Sequence of the second protein:
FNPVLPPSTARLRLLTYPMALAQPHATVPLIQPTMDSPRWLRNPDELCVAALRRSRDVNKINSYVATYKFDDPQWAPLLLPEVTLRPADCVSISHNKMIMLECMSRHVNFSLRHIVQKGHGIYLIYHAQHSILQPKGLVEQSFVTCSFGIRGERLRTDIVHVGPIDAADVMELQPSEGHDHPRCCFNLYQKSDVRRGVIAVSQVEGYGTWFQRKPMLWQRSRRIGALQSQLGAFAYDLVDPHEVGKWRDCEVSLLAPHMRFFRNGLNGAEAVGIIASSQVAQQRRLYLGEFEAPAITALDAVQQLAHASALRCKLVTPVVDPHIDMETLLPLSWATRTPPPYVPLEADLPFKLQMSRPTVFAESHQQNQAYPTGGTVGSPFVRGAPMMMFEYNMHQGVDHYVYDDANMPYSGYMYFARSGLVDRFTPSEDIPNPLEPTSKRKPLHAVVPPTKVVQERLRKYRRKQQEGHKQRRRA

Sequence of the first protein:
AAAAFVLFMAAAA

This data describes a binding interaction between two proteins.

Residue-level contacts at the interface:
Residue F119 in the second protein is in contact with residue M9 in the first protein (closest heavy-atom distance 3.7 Å).
Residue T133 in the second protein contacts residue A2 in the first protein (closest heavy-atom distance 3.8 Å).
Residue F284 in the second protein is in contact with residue M9 in the first protein (closest heavy-atom distance 3.5 Å).
Residue H439 in the second protein is in contact with residue A1 in the first protein (closest heavy-atom distance 4.4 Å).
Residue L286 in the second protein contacts residue A10 in the first protein (closest heavy-atom distance 3.7 Å).
Residue R281 in the second protein interacts with residue F5 in the first protein (closest heavy-atom distance 4.4 Å).
Residue L286 in the second protein contacts residue A12 in the first protein (closest heavy-atom distance 3.2 Å).
Residue L129 in the second protein contacts residue L7 in the first protein (closest heavy-atom distance 4.1 Å).
Residue Q288 in the second protein contacts residue A12 in the first protein (closest heavy-atom distance 3.7 Å).
Residue L134 in the second protein contacts residue A2 in the first protein (closest heavy-atom distance 4.4 Å).
Residue E131 in the second protein is in contact with residue A3 in the first protein (closest heavy-atom distance 4.0 Å).
Residue T133 in the second protein contacts residue A1 in the first protein (closest heavy-atom distance 2.9 Å).
Residue L128 in the second protein is in contact with residue F8 in the first protein (closest heavy-atom distance 5.0 Å).
Residue V132 in the second protein contacts residue A3 in the first protein (closest heavy-atom distance 3.3 Å).
Residue A125 in the second protein contacts residue L7 in the first protein (closest heavy-atom distance 3.4 Å).
Residue V132 in the second protein interacts with residue A2 in the first protein (closest heavy-atom distance 4.2 Å).
Residue L134 in the second protein is in contact with residue A1 in the first protein (closest heavy-atom distance 3.4 Å).
Residue D120 in the second protein is in contact with residue M9 in the first protein (closest heavy-atom distance 4.8 Å).
Residue R281 in the second protein contacts residue V6 in the first protein (closest heavy-atom distance 4.1 Å).
Residue T133 in the second protein is in contact with residue A3 in the first protein (closest heavy-atom distance 3.1 Å).
Residue E131 in the second protein is in contact with residue L7 in the first protein (closest heavy-atom distance 3.3 Å).
Residue C282 in the second protein is in contact with residue L7 in the first protein (closest heavy-atom distance 3.5 Å).
Residue F284 in the second protein contacts residue F8 in the first protein (closest heavy-atom distance 2.9 Å).
Residue L286 in the second protein is in contact with residue A13 in the first protein (closest heavy-atom distance 4.6 Å).
Residue Y287 in the second protein contacts residue A13 in the first protein (closest heavy-atom distance 3.8 Å).
Residue F284 in the second protein interacts with residue L7 in the first protein (closest heavy-atom distance 4.7 Å).
Residue F284 in the second protein interacts with residue A10 in the first protein (closest heavy-atom distance 2.8 Å).
Residue H279 in the second protein contacts residue A3 in the first protein (closest heavy-atom distance 4.3 Å).
Residue L128 in the second protein interacts with residue M9 in the first protein (closest heavy-atom distance 4.4 Å).
Residue C282 in the second protein interacts with residue F8 in the first protein (closest heavy-atom distance 3.1 Å).
Residue R135 in the second protein interacts with residue A1 in the first protein (closest heavy-atom distance 3.7 Å).
Residue Y287 in the second protein interacts with residue A12 in the first protein (closest heavy-atom distance 3.3 Å).
Residue C282 in the second protein interacts with residue V6 in the first protein (closest heavy-atom distance 3.4 Å).
Residue W345 in the second protein interacts with residue A2 in the first protein (closest heavy-atom distance 4.6 Å).
Residue P280 in the second protein is in contact with residue F5 in the first protein (closest heavy-atom distance 3.2 Å).
Residue N285 in the second protein interacts with residue A10 in the first protein (closest heavy-atom distance 3.6 Å).
Residue C282 in the second protein interacts with residue F5 in the first protein (closest heavy-atom distance 3.7 Å).
Residue E131 in the second protein is in contact with residue A4 in the first protein (closest heavy-atom distance 3.8 Å).
Residue C283 in the second protein interacts with residue F8 in the first protein (closest heavy-atom distance 3.2 Å).
Residue H279 in the second protein is in contact with residue A4 in the first protein (closest heavy-atom distance 4.5 Å).
Residue L286 in the second protein is in contact with residue M9 in the first protein (closest heavy-atom distance 3.7 Å).
Residue L128 in the second protein is in contact with residue L7 in the first protein (closest heavy-atom distance 4.1 Å).
Residue L286 in the second protein contacts residue A11 in the first protein (closest heavy-atom distance 3.7 Å).
Residue V132 in the second protein interacts with residue A4 in the first protein (closest heavy-atom distance 4.8 Å).
Residue E131 in the second protein interacts with residue F5 in the first protein (closest heavy-atom distance 3.5 Å).